The following describes two proteins that form a bound complex.

Interface contacts:
Residue Y45 in chain A contacts residue H26 in chain B (closest heavy-atom distance 4.5 Å).
Residue H17 in chain A contacts residue G76 in chain B (closest heavy-atom distance 3.3 Å).
Residue S29 in chain A interacts with residue A41 in chain B (closest heavy-atom distance 4.9 Å).
Residue P12 in chain A is in contact with residue Q75 in chain B (closest heavy-atom distance 3.9 Å).
Residue H19 in chain A interacts with residue A83 in chain B (closest heavy-atom distance 3.1 Å).
Residue A7 in chain A is in contact with residue K68 in chain B (closest heavy-atom distance 4.3 Å).
Residue T18 in chain A contacts residue S50 in chain B (closest heavy-atom distance 4.3 Å).
Residue H19 in chain A is in contact with residue S50 in chain B (closest heavy-atom distance 2.8 Å).
Residue H17 in chain A is in contact with residue M79 in chain B (closest heavy-atom distance 3.6 Å).
Residue S14 in chain A is in contact with residue N47 in chain B (closest heavy-atom distance 3.5 Å).
Residue H19 in chain A is in contact with residue I54 in chain B (closest heavy-atom distance 4.7 Å).
Residue G33 in chain A is in contact with residue F29 in chain B (closest heavy-atom distance 4.7 Å).
Residue V11 in chain A is in contact with residue F55 in chain B (closest heavy-atom distance 3.5 Å).
Residue H19 in chain A interacts with residue L87 in chain B (closest heavy-atom distance 3.8 Å).
Residue E38 in chain A is in contact with residue F29 in chain B (closest heavy-atom distance 3.5 Å).
Residue H17 in chain A contacts residue I54 in chain B (closest heavy-atom distance 3.8 Å).
Residue L16 in chain A interacts with residue Q80 in chain B (closest heavy-atom distance 3.0 Å).
Residue L34 in chain A is in contact with residue V36 in chain B (closest heavy-atom distance 3.9 Å).
Residue V11 in chain A contacts residue R51 in chain B (closest heavy-atom distance 4.3 Å).
Residue A31 in chain A interacts with residue V36 in chain B (closest heavy-atom distance 4.0 Å).
Residue Y45 in chain A interacts with residue N21 in chain B (closest heavy-atom distance 4.8 Å).
Residue L21 in chain A interacts with residue A42 in chain B (closest heavy-atom distance 3.8 Å).
Residue H17 in chain A is in contact with residue Q80 in chain B (closest heavy-atom distance 3.7 Å).
Residue P12 in chain A contacts residue R51 in chain B (closest heavy-atom distance 4.4 Å).
Residue I15 in chain A interacts with residue N47 in chain B (closest heavy-atom distance 4.0 Å).
Residue G20 in chain A contacts residue S46 in chain B (closest heavy-atom distance 3.5 Å).
Residue V11 in chain A is in contact with residue W64 in chain B (closest heavy-atom distance 3.9 Å).
Residue D8 in chain A is in contact with residue W64 in chain B (closest heavy-atom distance 4.0 Å).
Residue R42 in chain A interacts with residue H26 in chain B (closest heavy-atom distance 4.6 Å).
Residue T18 in chain A is in contact with residue W43 in chain B (closest heavy-atom distance 4.4 Å).
Residue L34 in chain A is in contact with residue A33 in chain B (closest heavy-atom distance 4.2 Å).
Residue H19 in chain A interacts with residue A53 in chain B (closest heavy-atom distance 4.7 Å).
Residue F37 in chain A interacts with residue F29 in chain B (closest heavy-atom distance 3.6 Å).
Residue L21 in chain A interacts with residue S46 in chain B (closest heavy-atom distance 4.1 Å).
Residue L34 in chain A contacts residue V28 in chain B (closest heavy-atom distance 4.9 Å).
Residue D10 in chain A contacts residue W64 in chain B (closest heavy-atom distance 4.6 Å).
Residue P12 in chain A is in contact with residue F55 in chain B (closest heavy-atom distance 4.0 Å).
Residue D10 in chain A interacts with residue K68 in chain B (closest heavy-atom distance 4.5 Å).
Residue Y46 in chain A contacts residue H26 in chain B (closest heavy-atom distance 3.4 Å).
Residue H17 in chain A is in contact with residue A83 in chain B (closest heavy-atom distance 3.6 Å).
Residue T18 in chain A interacts with residue S46 in chain B (closest heavy-atom distance 4.7 Å).
Residue H17 in chain A interacts with residue S50 in chain B (closest heavy-atom distance 4.3 Å).
Residue L34 in chain A is in contact with residue G32 in chain B (closest heavy-atom distance 4.0 Å).
Residue P12 in chain A interacts with residue F67 in chain B (closest heavy-atom distance 4.6 Å).
Residue H19 in chain A interacts with residue S86 in chain B (closest heavy-atom distance 2.6 Å).
Residue E38 in chain A is in contact with residue Y30 in chain B (closest heavy-atom distance 3.5 Å).
Residue P12 in chain A contacts residue M79 in chain B (closest heavy-atom distance 4.0 Å).
Residue F41 in chain A is in contact with residue F25 in chain B (closest heavy-atom distance 4.0 Å).
Residue L34 in chain A is in contact with residue F29 in chain B (closest heavy-atom distance 3.4 Å).
Residue Y45 in chain A contacts residue K23 in chain B (closest heavy-atom distance 3.9 Å).
Residue Y45 in chain A interacts with residue F25 in chain B (closest heavy-atom distance 3.6 Å).
Residue T18 in chain A is in contact with residue N47 in chain B (closest heavy-atom distance 3.0 Å).
Residue S29 in chain A is in contact with residue V36 in chain B (closest heavy-atom distance 3.8 Å).
Residue M13 in chain A is in contact with residue R51 in chain B (closest heavy-atom distance 3.9 Å).
Residue I15 in chain A interacts with residue W43 in chain B (closest heavy-atom distance 3.9 Å).
Residue P12 in chain A interacts with residue W64 in chain B (closest heavy-atom distance 4.7 Å).
Residue R42 in chain A contacts residue Y30 in chain B (closest heavy-atom distance 3.4 Å).
Residue L21 in chain A is in contact with residue A41 in chain B (closest heavy-atom distance 4.1 Å).
Residue R42 in chain A is in contact with residue F25 in chain B (closest heavy-atom distance 3.7 Å).
Residue F41 in chain A is in contact with residue F29 in chain B (closest heavy-atom distance 3.5 Å).

Sequence of chain B:
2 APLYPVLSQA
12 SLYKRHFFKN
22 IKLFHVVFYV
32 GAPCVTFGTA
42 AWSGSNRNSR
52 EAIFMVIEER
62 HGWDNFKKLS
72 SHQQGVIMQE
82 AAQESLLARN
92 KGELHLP

Sequence of chain A:
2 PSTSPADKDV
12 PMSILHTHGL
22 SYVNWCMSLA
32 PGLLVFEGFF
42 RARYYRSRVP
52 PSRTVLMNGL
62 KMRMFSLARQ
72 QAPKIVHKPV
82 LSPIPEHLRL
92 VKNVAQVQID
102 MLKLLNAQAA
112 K